Sequence of the second protein:
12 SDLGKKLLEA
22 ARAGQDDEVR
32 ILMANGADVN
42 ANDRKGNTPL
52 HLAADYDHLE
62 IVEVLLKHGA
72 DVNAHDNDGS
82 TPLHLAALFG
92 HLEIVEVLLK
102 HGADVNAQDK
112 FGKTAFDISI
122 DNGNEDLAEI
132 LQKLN

Interface contacts:
Residue N136 in the second protein contacts residue A22 in the first protein (closest heavy-atom distance 4.7 Å).
Residue N107 in the second protein interacts with residue L26 in the first protein (closest heavy-atom distance 4.5 Å).
Residue L135 in the second protein is in contact with residue A22 in the first protein (closest heavy-atom distance 3.7 Å).
Residue N107 in the second protein contacts residue A22 in the first protein (closest heavy-atom distance 3.4 Å).
Residue L135 in the second protein interacts with residue S23 in the first protein (closest heavy-atom distance 3.0 Å).
Residue N107 in the second protein contacts residue Q25 in the first protein (closest heavy-atom distance 3.1 Å).
Residue N136 in the second protein contacts residue H20 in the first protein (closest heavy-atom distance 4.2 Å).
Residue N136 in the second protein contacts residue M21 in the first protein (closest heavy-atom distance 3.4 Å).
Residue V106 in the second protein interacts with residue A22 in the first protein (closest heavy-atom distance 3.5 Å).
Residue L135 in the second protein contacts residue L26 in the first protein (closest heavy-atom distance 3.9 Å).
Residue L135 in the second protein interacts with residue M21 in the first protein (closest heavy-atom distance 2.9 Å).

This data describes a binding interaction between two proteins.

Sequence of the first protein:
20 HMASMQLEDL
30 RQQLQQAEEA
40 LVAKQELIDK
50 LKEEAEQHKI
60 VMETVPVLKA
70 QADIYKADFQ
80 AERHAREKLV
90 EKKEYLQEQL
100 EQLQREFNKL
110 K